Sequence of chain A:
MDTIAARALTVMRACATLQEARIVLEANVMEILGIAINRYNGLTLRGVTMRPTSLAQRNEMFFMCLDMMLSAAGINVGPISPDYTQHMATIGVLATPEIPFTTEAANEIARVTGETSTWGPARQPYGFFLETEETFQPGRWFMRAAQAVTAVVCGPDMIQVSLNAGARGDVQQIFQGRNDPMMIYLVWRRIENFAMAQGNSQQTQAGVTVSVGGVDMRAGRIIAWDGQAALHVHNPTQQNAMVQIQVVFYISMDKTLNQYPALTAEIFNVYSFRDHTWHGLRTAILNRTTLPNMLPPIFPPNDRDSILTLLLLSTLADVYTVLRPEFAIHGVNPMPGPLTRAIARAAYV

Contacts between the two chains:
Residue Q259 in chain B contacts residue F268 in chain A (closest heavy-atom distance 3.6 Å).
Residue F249 in chain B interacts with residue Y126 in chain A (closest heavy-atom distance 3.2 Å).
Residue W119 in chain B is in contact with residue F273 in chain A (closest heavy-atom distance 2.8 Å).
Residue A110 in chain B contacts residue T321 in chain A (closest heavy-atom distance 3.6 Å).
Residue R123 in chain B is in contact with residue I298 in chain A (closest heavy-atom distance 2.8 Å).
Residue P138 in chain B is in contact with residue Q137 in chain A (closest heavy-atom distance 3.1 Å).
Residue T103 in chain B is in contact with residue E26 in chain A (closest heavy-atom distance 3.4 Å).
Residue A219 in chain B interacts with residue E133 in chain A (closest heavy-atom distance 3.6 Å).
Residue N258 in chain B contacts residue A265 in chain A (closest heavy-atom distance 3.2 Å).
Residue W119 in chain B contacts residue S272 in chain A (closest heavy-atom distance 3.5 Å).
Residue W119 in chain B contacts residue T340 in chain A (closest heavy-atom distance 3.5 Å).
Residue R190 in chain B contacts residue T135 in chain A (closest heavy-atom distance 2.8 Å).
Residue R111 in chain B is in contact with residue S314 in chain A (closest heavy-atom distance 3.4 Å).
Residue T102 in chain B interacts with residue E26 in chain A (closest heavy-atom distance 3.6 Å).
Residue N193 in chain B contacts residue F136 in chain A (closest heavy-atom distance 3.5 Å).
Residue S201 in chain B interacts with residue A197 in chain A (closest heavy-atom distance 3.1 Å).
Residue N107 in chain B contacts residue R13 in chain A (closest heavy-atom distance 2.9 Å).
Residue R7 in chain B contacts residue I23 in chain A (closest heavy-atom distance 3.2 Å).
Residue E192 in chain B is in contact with residue F136 in chain A (closest heavy-atom distance 3.5 Å).
Residue S201 in chain B is in contact with residue R140 in chain A (closest heavy-atom distance 2.9 Å).
Residue R189 in chain B is in contact with residue T132 in chain A (closest heavy-atom distance 3.1 Å).
Residue G199 in chain B interacts with residue G199 in chain A (closest heavy-atom distance 3.0 Å).
Residue P97 in chain B is in contact with residue V24 in chain A (closest heavy-atom distance 3.0 Å).
Residue I191 in chain B is in contact with residue T135 in chain A (closest heavy-atom distance 3.1 Å).
Residue P261 in chain B contacts residue A262 in chain A (closest heavy-atom distance 3.6 Å).
Residue M182 in chain B contacts residue Y348 in chain A (closest heavy-atom distance 3.4 Å).
Residue Y185 in chain B is in contact with residue I298 in chain A (closest heavy-atom distance 3.6 Å).
Residue E98 in chain B is in contact with residue V24 in chain A (closest heavy-atom distance 3.5 Å).
Residue G139 in chain B interacts with residue Q137 in chain A (closest heavy-atom distance 3.3 Å).
Residue G220 in chain B interacts with residue T132 in chain A (closest heavy-atom distance 3.4 Å).
Residue N107 in chain B contacts residue A16 in chain A (closest heavy-atom distance 3.4 Å).
Residue G120 in chain B interacts with residue F268 in chain A (closest heavy-atom distance 3.4 Å).
Residue R190 in chain B is in contact with residue E134 in chain A (closest heavy-atom distance 2.7 Å).
Residue N193 in chain B is in contact with residue F142 in chain A (closest heavy-atom distance 3.5 Å).
Residue A195 in chain B contacts residue R140 in chain A (closest heavy-atom distance 3.4 Å).
Residue G199 in chain B is in contact with residue R140 in chain A (closest heavy-atom distance 2.9 Å).
Residue R123 in chain B is in contact with residue Y126 in chain A (closest heavy-atom distance 2.9 Å).
Residue G220 in chain B is in contact with residue E131 in chain A (closest heavy-atom distance 3.2 Å).
Residue R190 in chain B is in contact with residue E133 in chain A (closest heavy-atom distance 2.8 Å).
Residue R111 in chain B interacts with residue D318 in chain A (closest heavy-atom distance 2.4 Å).
Residue R189 in chain B interacts with residue L130 in chain A (closest heavy-atom distance 2.8 Å).
Residue I251 in chain B interacts with residue L295 in chain A (closest heavy-atom distance 3.6 Å).
Residue R189 in chain B interacts with residue E133 in chain A (closest heavy-atom distance 3.2 Å).
Residue F101 in chain B interacts with residue T17 in chain A (closest heavy-atom distance 3.3 Å).
Residue M253 in chain B contacts residue R341 in chain A (closest heavy-atom distance 3.2 Å).
Residue P261 in chain B is in contact with residue A265 in chain A (closest heavy-atom distance 3.5 Å).
Residue E192 in chain B contacts residue E134 in chain A (closest heavy-atom distance 3.5 Å).
Residue D254 in chain B is in contact with residue R341 in chain A (closest heavy-atom distance 2.9 Å).
Residue P121 in chain B is in contact with residue Y271 in chain A (closest heavy-atom distance 3.4 Å).
Residue T103 in chain B is in contact with residue V29 in chain A (closest heavy-atom distance 3.4 Å).
Residue G199 in chain B contacts residue Q198 in chain A (closest heavy-atom distance 3.2 Å).
Residue N28 in chain B is in contact with residue E26 in chain A (closest heavy-atom distance 3.3 Å).
Residue T118 in chain B is in contact with residue R274 in chain A (closest heavy-atom distance 2.8 Å).
Residue A110 in chain B interacts with residue V322 in chain A (closest heavy-atom distance 3.5 Å).
Residue Q244 in chain B interacts with residue T135 in chain A (closest heavy-atom distance 3.6 Å).
Residue N200 in chain B is in contact with residue A197 in chain A (closest heavy-atom distance 3.4 Å).
Residue R111 in chain B interacts with residue N269 in chain A (closest heavy-atom distance 3.3 Å).
Residue N193 in chain B contacts residue Q137 in chain A (closest heavy-atom distance 3.0 Å).
Residue E192 in chain B is in contact with residue T135 in chain A (closest heavy-atom distance 2.6 Å).
Residue R111 in chain B contacts residue E266 in chain A (closest heavy-atom distance 2.5 Å).

Sequence of chain B:
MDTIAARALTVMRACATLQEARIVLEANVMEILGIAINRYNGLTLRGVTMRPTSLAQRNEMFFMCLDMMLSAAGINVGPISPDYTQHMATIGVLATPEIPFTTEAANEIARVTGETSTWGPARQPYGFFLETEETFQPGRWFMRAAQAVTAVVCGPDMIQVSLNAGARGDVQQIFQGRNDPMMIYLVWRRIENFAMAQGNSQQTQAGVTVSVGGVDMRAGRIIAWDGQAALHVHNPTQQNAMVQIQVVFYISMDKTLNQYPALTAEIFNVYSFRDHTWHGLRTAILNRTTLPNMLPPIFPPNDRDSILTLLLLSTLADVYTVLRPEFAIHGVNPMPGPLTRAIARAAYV

This data describes a binding interaction between two proteins.